Contacts between the two chains:
Residue E97 in protein 2 contacts residue E3 in protein 1 (closest heavy-atom distance 4.0 Å).
Residue D12 in protein 2 interacts with residue S16 in protein 1 (closest heavy-atom distance 3.6 Å).
Residue F96 in protein 2 is in contact with residue E3 in protein 1 (closest heavy-atom distance 3.8 Å).
Residue R118 in protein 2 interacts with residue F2 in protein 1 (closest heavy-atom distance 3.4 Å).
Residue F88 in protein 2 interacts with residue F2 in protein 1 (closest heavy-atom distance 4.2 Å).
Residue E120 in protein 2 is in contact with residue F2 in protein 1 (closest heavy-atom distance 4.1 Å).
Residue R14 in protein 2 contacts residue P15 in protein 1 (closest heavy-atom distance 4.0 Å).
Residue Y91 in protein 2 contacts residue F2 in protein 1 (closest heavy-atom distance 3.8 Å).
Residue F64 in protein 2 interacts with residue L6 in protein 1 (closest heavy-atom distance 3.9 Å).
Residue H32 in protein 2 contacts residue S16 in protein 1 (closest heavy-atom distance 4.3 Å).
Residue V94 in protein 2 interacts with residue L6 in protein 1 (closest heavy-atom distance 4.6 Å).
Residue Q34 in protein 2 is in contact with residue P15 in protein 1 (closest heavy-atom distance 4.8 Å).
Residue F88 in protein 2 is in contact with residue V10 in protein 1 (closest heavy-atom distance 4.8 Å).
Residue F96 in protein 2 interacts with residue F2 in protein 1 (closest heavy-atom distance 3.9 Å).
Residue F88 in protein 2 interacts with residue Y5 in protein 1 (closest heavy-atom distance 4.4 Å).
Residue L37 in protein 2 contacts residue V10 in protein 1 (closest heavy-atom distance 4.2 Å).
Residue F89 in protein 2 interacts with residue F2 in protein 1 (closest heavy-atom distance 3.6 Å).
Residue F88 in protein 2 contacts residue V9 in protein 1 (closest heavy-atom distance 3.5 Å).
Residue F89 in protein 2 contacts residue Y5 in protein 1 (closest heavy-atom distance 3.4 Å).
Residue F96 in protein 2 is in contact with residue L6 in protein 1 (closest heavy-atom distance 4.1 Å).
Residue F64 in protein 2 interacts with residue V10 in protein 1 (closest heavy-atom distance 4.8 Å).
Residue D12 in protein 2 contacts residue P15 in protein 1 (closest heavy-atom distance 2.8 Å).
Residue K121 in protein 2 contacts residue E3 in protein 1 (closest heavy-atom distance 3.3 Å).
Residue L37 in protein 2 interacts with residue F11 in protein 1 (closest heavy-atom distance 4.2 Å).
Residue F64 in protein 2 interacts with residue F11 in protein 1 (closest heavy-atom distance 4.8 Å).
Residue R14 in protein 2 interacts with residue V12 in protein 1 (closest heavy-atom distance 4.5 Å).
Residue F64 in protein 2 interacts with residue H7 in protein 1 (closest heavy-atom distance 4.2 Å).
Residue V94 in protein 2 is in contact with residue F2 in protein 1 (closest heavy-atom distance 3.9 Å).
Residue F88 in protein 2 is in contact with residue L6 in protein 1 (closest heavy-atom distance 4.3 Å).
Residue R19 in protein 2 contacts residue P15 in protein 1 (closest heavy-atom distance 4.3 Å).
Residue L62 in protein 2 contacts residue L6 in protein 1 (closest heavy-atom distance 4.7 Å).
Residue R14 in protein 2 interacts with residue F11 in protein 1 (closest heavy-atom distance 4.9 Å).
Residue L62 in protein 2 interacts with residue V10 in protein 1 (closest heavy-atom distance 4.4 Å).
Residue R14 in protein 2 is in contact with residue V10 in protein 1 (closest heavy-atom distance 3.0 Å).
Residue L36 in protein 2 contacts residue V10 in protein 1 (closest heavy-atom distance 3.5 Å).

Sequence of protein 1:
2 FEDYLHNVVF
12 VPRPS

These two protein chains interact to form a complex.

Sequence of protein 2:
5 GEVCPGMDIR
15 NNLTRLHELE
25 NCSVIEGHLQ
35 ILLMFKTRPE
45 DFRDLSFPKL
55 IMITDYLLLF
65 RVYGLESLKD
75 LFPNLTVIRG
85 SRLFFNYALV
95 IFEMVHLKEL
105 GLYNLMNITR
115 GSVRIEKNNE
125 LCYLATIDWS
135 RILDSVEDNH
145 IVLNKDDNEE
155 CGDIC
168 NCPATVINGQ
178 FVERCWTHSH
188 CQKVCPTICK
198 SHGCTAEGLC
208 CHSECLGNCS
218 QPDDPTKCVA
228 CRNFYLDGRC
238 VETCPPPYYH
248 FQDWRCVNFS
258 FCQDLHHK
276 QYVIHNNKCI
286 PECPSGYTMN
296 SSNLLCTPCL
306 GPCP